Sequence of the second protein:
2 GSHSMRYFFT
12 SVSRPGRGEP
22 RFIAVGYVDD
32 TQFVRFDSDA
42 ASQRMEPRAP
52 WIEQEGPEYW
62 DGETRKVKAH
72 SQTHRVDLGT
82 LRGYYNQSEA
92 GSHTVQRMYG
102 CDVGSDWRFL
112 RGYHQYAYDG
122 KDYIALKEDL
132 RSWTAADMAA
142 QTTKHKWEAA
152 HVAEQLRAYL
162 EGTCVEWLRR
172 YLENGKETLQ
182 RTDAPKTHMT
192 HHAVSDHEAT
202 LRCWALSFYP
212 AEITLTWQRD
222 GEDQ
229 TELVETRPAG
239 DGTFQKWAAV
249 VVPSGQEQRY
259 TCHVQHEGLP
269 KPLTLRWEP

The following describes two proteins that form a bound complex.

Sequence of the first protein:
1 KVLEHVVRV

Residue-level contacts at the interface:
Residue Y117 in the second protein contacts residue V9 in the first protein (closest heavy-atom distance 3.7 Å).
Residue H75 in the second protein contacts residue V6 in the first protein (closest heavy-atom distance 4.8 Å).
Residue Y85 in the second protein is in contact with residue V9 in the first protein (closest heavy-atom distance 4.0 Å).
Residue W148 in the second protein contacts residue V9 in the first protein (closest heavy-atom distance 4.0 Å).
Residue A70 in the second protein interacts with residue E4 in the first protein (closest heavy-atom distance 4.1 Å).
Residue T74 in the second protein contacts residue V7 in the first protein (closest heavy-atom distance 4.1 Å).
Residue Y124 in the second protein contacts residue V9 in the first protein (closest heavy-atom distance 4.2 Å).
Residue L157 in the second protein interacts with residue L3 in the first protein (closest heavy-atom distance 4.2 Å).
Residue K67 in the second protein contacts residue L3 in the first protein (closest heavy-atom distance 3.4 Å).
Residue T81 in the second protein interacts with residue R8 in the first protein (closest heavy-atom distance 4.0 Å).
Residue R66 in the second protein interacts with residue E4 in the first protein (closest heavy-atom distance 3.3 Å).
Residue F10 in the second protein interacts with residue V2 in the first protein (closest heavy-atom distance 3.8 Å).
Residue E64 in the second protein interacts with residue K1 in the first protein (closest heavy-atom distance 3.6 Å).
Residue V153 in the second protein interacts with residue V7 in the first protein (closest heavy-atom distance 3.8 Å).
Residue A70 in the second protein interacts with residue H5 in the first protein (closest heavy-atom distance 5.0 Å).
Residue R98 in the second protein is in contact with residue V6 in the first protein (closest heavy-atom distance 4.0 Å).
Residue Q156 in the second protein contacts residue V7 in the first protein (closest heavy-atom distance 4.7 Å).
Residue Y100 in the second protein contacts residue V2 in the first protein (closest heavy-atom distance 3.0 Å).
Residue Y100 in the second protein contacts residue L3 in the first protein (closest heavy-atom distance 3.4 Å).
Residue T81 in the second protein is in contact with residue V9 in the first protein (closest heavy-atom distance 4.0 Å).
Residue A70 in the second protein is in contact with residue V6 in the first protein (closest heavy-atom distance 5.0 Å).
Residue D78 in the second protein interacts with residue V7 in the first protein (closest heavy-atom distance 4.6 Å).
Residue H71 in the second protein contacts residue V2 in the first protein (closest heavy-atom distance 3.7 Å).
Residue R98 in the second protein interacts with residue V7 in the first protein (closest heavy-atom distance 4.2 Å).
Residue W148 in the second protein is in contact with residue V7 in the first protein (closest heavy-atom distance 3.5 Å).
Residue W148 in the second protein interacts with residue R8 in the first protein (closest heavy-atom distance 3.2 Å).
Residue Q156 in the second protein contacts residue H5 in the first protein (closest heavy-atom distance 3.3 Å).
Residue K67 in the second protein is in contact with residue E4 in the first protein (closest heavy-atom distance 3.8 Å).
Residue Y8 in the second protein is in contact with residue V2 in the first protein (closest heavy-atom distance 3.9 Å).
Residue Y60 in the second protein contacts residue K1 in the first protein (closest heavy-atom distance 3.8 Å).
Residue Y160 in the second protein is in contact with residue V2 in the first protein (closest heavy-atom distance 4.2 Å).
Residue D78 in the second protein contacts residue R8 in the first protein (closest heavy-atom distance 3.3 Å).
Residue M6 in the second protein is in contact with residue K1 in the first protein (closest heavy-atom distance 4.2 Å).
Residue H71 in the second protein interacts with residue L3 in the first protein (closest heavy-atom distance 3.2 Å).
Residue T74 in the second protein contacts residue V6 in the first protein (closest heavy-atom distance 3.4 Å).
Residue D78 in the second protein contacts residue V9 in the first protein (closest heavy-atom distance 3.1 Å).
Residue K67 in the second protein interacts with residue V2 in the first protein (closest heavy-atom distance 3.4 Å).
Residue E64 in the second protein is in contact with residue V2 in the first protein (closest heavy-atom distance 3.4 Å).
Residue H71 in the second protein is in contact with residue E4 in the first protein (closest heavy-atom distance 4.7 Å).
Residue W168 in the second protein contacts residue K1 in the first protein (closest heavy-atom distance 3.9 Å).
Residue T74 in the second protein interacts with residue R8 in the first protein (closest heavy-atom distance 3.9 Å).
Residue H115 in the second protein is in contact with residue L3 in the first protein (closest heavy-atom distance 4.8 Å).
Residue T144 in the second protein contacts residue V9 in the first protein (closest heavy-atom distance 3.4 Å).
Residue H71 in the second protein contacts residue V6 in the first protein (closest heavy-atom distance 3.8 Å).
Residue T164 in the second protein interacts with residue K1 in the first protein (closest heavy-atom distance 4.2 Å).
Residue Y160 in the second protein is in contact with residue K1 in the first protein (closest heavy-atom distance 2.5 Å).
Residue V77 in the second protein is in contact with residue R8 in the first protein (closest heavy-atom distance 4.1 Å).
Residue Q156 in the second protein contacts residue L3 in the first protein (closest heavy-atom distance 4.2 Å).
Residue Y8 in the second protein is in contact with residue K1 in the first protein (closest heavy-atom distance 3.5 Å).
Residue L82 in the second protein is in contact with residue V9 in the first protein (closest heavy-atom distance 4.0 Å).
Residue Y172 in the second protein contacts residue K1 in the first protein (closest heavy-atom distance 3.9 Å).
Residue K67 in the second protein contacts residue K1 in the first protein (closest heavy-atom distance 3.9 Å).
Residue H71 in the second protein is in contact with residue H5 in the first protein (closest heavy-atom distance 4.6 Å).
Residue V68 in the second protein interacts with residue V2 in the first protein (closest heavy-atom distance 4.5 Å).
Residue Q156 in the second protein contacts residue E4 in the first protein (closest heavy-atom distance 4.9 Å).
Residue Y160 in the second protein contacts residue L3 in the first protein (closest heavy-atom distance 3.4 Å).